The following describes two proteins that form a bound complex.

Sequence of chain B:
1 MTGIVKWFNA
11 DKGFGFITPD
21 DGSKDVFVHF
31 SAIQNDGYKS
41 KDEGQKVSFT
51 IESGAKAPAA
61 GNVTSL

Sequence of chain A:
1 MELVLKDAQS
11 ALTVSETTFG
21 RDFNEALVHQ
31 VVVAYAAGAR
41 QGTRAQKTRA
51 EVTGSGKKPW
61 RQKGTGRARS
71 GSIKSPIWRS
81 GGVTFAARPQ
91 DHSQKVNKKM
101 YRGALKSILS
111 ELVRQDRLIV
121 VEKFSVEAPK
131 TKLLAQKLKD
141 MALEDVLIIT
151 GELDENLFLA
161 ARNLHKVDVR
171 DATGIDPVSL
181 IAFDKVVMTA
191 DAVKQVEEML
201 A

Interface contacts:
Residue R61 in chain A is in contact with residue I51 in chain B (closest heavy-atom distance 3.5 Å).